Sequence of chain B:
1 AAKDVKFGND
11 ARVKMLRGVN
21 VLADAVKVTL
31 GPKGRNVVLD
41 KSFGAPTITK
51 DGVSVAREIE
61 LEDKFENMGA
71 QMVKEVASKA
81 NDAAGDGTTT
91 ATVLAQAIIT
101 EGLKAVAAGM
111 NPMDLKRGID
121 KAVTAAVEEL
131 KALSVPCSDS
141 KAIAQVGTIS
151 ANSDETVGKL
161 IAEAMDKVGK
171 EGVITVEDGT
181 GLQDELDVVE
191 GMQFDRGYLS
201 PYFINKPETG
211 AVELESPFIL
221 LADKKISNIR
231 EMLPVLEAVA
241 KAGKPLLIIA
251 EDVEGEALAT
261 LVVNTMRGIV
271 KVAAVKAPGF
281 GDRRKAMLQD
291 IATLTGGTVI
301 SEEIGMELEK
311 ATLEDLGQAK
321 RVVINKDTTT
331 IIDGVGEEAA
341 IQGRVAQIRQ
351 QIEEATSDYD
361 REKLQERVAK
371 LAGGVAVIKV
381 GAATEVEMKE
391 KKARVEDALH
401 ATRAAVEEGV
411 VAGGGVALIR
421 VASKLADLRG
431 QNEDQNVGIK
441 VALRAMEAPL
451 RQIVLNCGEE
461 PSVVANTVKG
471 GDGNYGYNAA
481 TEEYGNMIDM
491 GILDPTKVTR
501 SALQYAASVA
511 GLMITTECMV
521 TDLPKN

Sequence of chain A:
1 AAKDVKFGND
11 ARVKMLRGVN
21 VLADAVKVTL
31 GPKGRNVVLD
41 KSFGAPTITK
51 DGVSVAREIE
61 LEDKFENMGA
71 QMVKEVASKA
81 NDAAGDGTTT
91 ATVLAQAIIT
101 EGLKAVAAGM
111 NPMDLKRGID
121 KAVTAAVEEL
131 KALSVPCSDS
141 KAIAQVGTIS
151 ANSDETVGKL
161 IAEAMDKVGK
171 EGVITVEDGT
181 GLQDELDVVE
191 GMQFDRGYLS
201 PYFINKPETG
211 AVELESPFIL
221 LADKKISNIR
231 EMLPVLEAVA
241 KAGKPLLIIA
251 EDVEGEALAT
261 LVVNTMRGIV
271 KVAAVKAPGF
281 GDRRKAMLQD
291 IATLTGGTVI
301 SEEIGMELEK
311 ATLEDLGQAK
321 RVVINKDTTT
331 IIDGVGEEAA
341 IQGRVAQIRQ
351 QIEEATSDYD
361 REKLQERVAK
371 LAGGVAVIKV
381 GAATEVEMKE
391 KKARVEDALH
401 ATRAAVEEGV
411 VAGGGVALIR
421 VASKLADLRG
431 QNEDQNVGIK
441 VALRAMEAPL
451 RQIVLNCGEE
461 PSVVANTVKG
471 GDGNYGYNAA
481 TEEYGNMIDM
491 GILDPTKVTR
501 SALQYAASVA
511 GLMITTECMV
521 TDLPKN

Interface contacts:
Residue V21 in chain B is in contact with residue V5 in chain A (closest heavy-atom distance 4.5 Å).
Residue R35 in chain B contacts residue E517 in chain A (closest heavy-atom distance 4.4 Å).
Residue G34 in chain B interacts with residue T515 in chain A (closest heavy-atom distance 3.9 Å).
Residue G34 in chain B contacts residue T516 in chain A (closest heavy-atom distance 3.6 Å).
Residue R35 in chain B contacts residue T516 in chain A (closest heavy-atom distance 0.7 Å).
Residue R35 in chain B is in contact with residue T515 in chain A (closest heavy-atom distance 3.5 Å).
Residue V37 in chain B is in contact with residue C518 in chain A (closest heavy-atom distance 4.7 Å).
Residue R35 in chain B contacts residue M513 in chain A (closest heavy-atom distance 3.7 Å).
Residue R35 in chain B interacts with residue I514 in chain A (closest heavy-atom distance 4.2 Å).
Residue N36 in chain B interacts with residue T516 in chain A (closest heavy-atom distance 4.2 Å).
Residue N36 in chain B is in contact with residue M513 in chain A (closest heavy-atom distance 4.2 Å).

This data describes a binding interaction between two proteins.